Sequence of the first protein:
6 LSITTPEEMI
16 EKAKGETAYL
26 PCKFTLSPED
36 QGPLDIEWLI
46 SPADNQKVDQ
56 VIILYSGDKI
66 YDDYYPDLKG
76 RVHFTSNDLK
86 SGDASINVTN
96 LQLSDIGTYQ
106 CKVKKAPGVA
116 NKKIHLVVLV

Interface contacts:
Residue P112 in the second protein contacts residue Y70 in the first protein (closest heavy-atom distance 2.7 Å).
Residue L59 in the second protein interacts with residue P112 in the first protein (closest heavy-atom distance 4.2 Å).
Residue Y70 in the second protein is in contact with residue G113 in the first protein (closest heavy-atom distance 4.8 Å).
Residue Y70 in the second protein contacts residue V114 in the first protein (closest heavy-atom distance 5.0 Å).
Residue V114 in the second protein interacts with residue Y70 in the first protein (closest heavy-atom distance 5.0 Å).
Residue Y69 in the second protein contacts residue E34 in the first protein (closest heavy-atom distance 2.6 Å).
Residue Y69 in the second protein is in contact with residue G113 in the first protein (closest heavy-atom distance 5.0 Å).
Residue K109 in the second protein interacts with residue L59 in the first protein (closest heavy-atom distance 3.8 Å).
Residue Y70 in the second protein contacts residue P112 in the first protein (closest heavy-atom distance 2.7 Å).
Residue A111 in the second protein contacts residue S61 in the first protein (closest heavy-atom distance 3.7 Å).
Residue V114 in the second protein is in contact with residue E42 in the first protein (closest heavy-atom distance 4.4 Å).
Residue S61 in the second protein is in contact with residue P38 in the first protein (closest heavy-atom distance 3.7 Å).
Residue V56 in the second protein is in contact with residue V114 in the first protein (closest heavy-atom distance 4.1 Å).
Residue D40 in the second protein interacts with residue K109 in the first protein (closest heavy-atom distance 3.1 Å).
Residue Y66 in the second protein interacts with residue G37 in the first protein (closest heavy-atom distance 4.7 Å).
Residue P38 in the second protein is in contact with residue G62 in the first protein (closest heavy-atom distance 3.7 Å).
Residue K109 in the second protein interacts with residue K109 in the first protein (closest heavy-atom distance 4.6 Å).
Residue L59 in the second protein contacts residue K109 in the first protein (closest heavy-atom distance 3.8 Å).
Residue K107 in the second protein is in contact with residue K107 in the first protein (closest heavy-atom distance 3.3 Å).
Residue K109 in the second protein interacts with residue D40 in the first protein (closest heavy-atom distance 3.2 Å).
Residue G113 in the second protein interacts with residue Y70 in the first protein (closest heavy-atom distance 4.8 Å).
Residue P112 in the second protein is in contact with residue L59 in the first protein (closest heavy-atom distance 4.3 Å).
Residue G113 in the second protein is in contact with residue Y69 in the first protein (closest heavy-atom distance 5.0 Å).
Residue D40 in the second protein interacts with residue D40 in the first protein (closest heavy-atom distance 3.9 Å).
Residue P38 in the second protein interacts with residue S61 in the first protein (closest heavy-atom distance 3.9 Å).
Residue K109 in the second protein is in contact with residue S61 in the first protein (closest heavy-atom distance 4.3 Å).
Residue P112 in the second protein interacts with residue Y69 in the first protein (closest heavy-atom distance 3.4 Å).
Residue A111 in the second protein contacts residue Y66 in the first protein (closest heavy-atom distance 3.6 Å).
Residue P112 in the second protein interacts with residue Y66 in the first protein (closest heavy-atom distance 3.7 Å).
Residue G37 in the second protein contacts residue Y66 in the first protein (closest heavy-atom distance 4.7 Å).
Residue A111 in the second protein contacts residue L59 in the first protein (closest heavy-atom distance 3.7 Å).
Residue Y69 in the second protein interacts with residue P112 in the first protein (closest heavy-atom distance 3.4 Å).
Residue V114 in the second protein interacts with residue V56 in the first protein (closest heavy-atom distance 4.3 Å).
Residue G62 in the second protein is in contact with residue P38 in the first protein (closest heavy-atom distance 3.7 Å).
Residue L59 in the second protein contacts residue A111 in the first protein (closest heavy-atom distance 3.7 Å).
Residue E34 in the second protein interacts with residue Y69 in the first protein (closest heavy-atom distance 2.4 Å).
Residue Y69 in the second protein contacts residue D35 in the first protein (closest heavy-atom distance 4.9 Å).
Residue D35 in the second protein is in contact with residue Y69 in the first protein (closest heavy-atom distance 5.0 Å).
Residue S61 in the second protein contacts residue A111 in the first protein (closest heavy-atom distance 3.8 Å).
Residue E42 in the second protein interacts with residue V114 in the first protein (closest heavy-atom distance 4.1 Å).
Residue Y66 in the second protein interacts with residue P112 in the first protein (closest heavy-atom distance 3.7 Å).
Residue K109 in the second protein contacts residue E42 in the first protein (closest heavy-atom distance 2.8 Å).
Residue E42 in the second protein is in contact with residue K109 in the first protein (closest heavy-atom distance 3.4 Å).
Residue S61 in the second protein contacts residue K109 in the first protein (closest heavy-atom distance 4.3 Å).
Residue D40 in the second protein interacts with residue P38 in the first protein (closest heavy-atom distance 4.8 Å).
Residue Y66 in the second protein is in contact with residue A111 in the first protein (closest heavy-atom distance 3.6 Å).

Sequence of the second protein:
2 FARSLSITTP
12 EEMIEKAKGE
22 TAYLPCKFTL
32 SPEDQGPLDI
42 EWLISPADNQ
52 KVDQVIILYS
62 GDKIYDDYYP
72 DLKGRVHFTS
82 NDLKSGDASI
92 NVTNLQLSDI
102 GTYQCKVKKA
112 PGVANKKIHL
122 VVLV

The following describes two proteins that form a bound complex.